Sequence of chain A:
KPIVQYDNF

This data describes a binding interaction between two proteins.

Sequence of chain B:
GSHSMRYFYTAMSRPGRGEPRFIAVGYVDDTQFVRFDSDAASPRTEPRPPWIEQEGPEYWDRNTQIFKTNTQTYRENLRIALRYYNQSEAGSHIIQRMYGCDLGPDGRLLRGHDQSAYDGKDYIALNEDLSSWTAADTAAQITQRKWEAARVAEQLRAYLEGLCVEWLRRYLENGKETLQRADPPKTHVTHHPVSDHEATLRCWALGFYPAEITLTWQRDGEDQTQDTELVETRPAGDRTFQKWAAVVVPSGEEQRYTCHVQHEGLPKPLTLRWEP

Residue-level contacts at the interface:
Residue R97 in chain B contacts residue I3 in chain A (closest heavy-atom distance 4.1 Å).
Residue I142 in chain B contacts residue F9 in chain A (closest heavy-atom distance 4.6 Å).
Residue W147 in chain B is in contact with residue N8 in chain A (closest heavy-atom distance 3.0 Å).
Residue N70 in chain B is in contact with residue Y6 in chain A (closest heavy-atom distance 3.6 Å).
Residue Q155 in chain B is in contact with residue I3 in chain A (closest heavy-atom distance 4.2 Å).
Residue R62 in chain B interacts with residue K1 in chain A (closest heavy-atom distance 4.0 Å).
Residue Y159 in chain B is in contact with residue I3 in chain A (closest heavy-atom distance 3.5 Å).
Residue Q155 in chain B contacts residue Q5 in chain A (closest heavy-atom distance 3.4 Å).
Residue A150 in chain B is in contact with residue D7 in chain A (closest heavy-atom distance 4.6 Å).
Residue Y7 in chain B is in contact with residue K1 in chain A (closest heavy-atom distance 3.0 Å).
Residue N77 in chain B contacts residue D7 in chain A (closest heavy-atom distance 3.7 Å).
Residue R62 in chain B interacts with residue V4 in chain A (closest heavy-atom distance 3.5 Å).
Residue I66 in chain B is in contact with residue P2 in chain A (closest heavy-atom distance 4.0 Å).
Residue Y159 in chain B interacts with residue P2 in chain A (closest heavy-atom distance 3.9 Å).
Residue E76 in chain B interacts with residue N8 in chain A (closest heavy-atom distance 3.4 Å).
Residue W167 in chain B interacts with residue K1 in chain A (closest heavy-atom distance 3.6 Å).
Residue Q65 in chain B contacts residue Y6 in chain A (closest heavy-atom distance 4.4 Å).
Residue L156 in chain B interacts with residue Q5 in chain A (closest heavy-atom distance 4.0 Å).
Residue Y123 in chain B interacts with residue F9 in chain A (closest heavy-atom distance 3.7 Å).
Residue L156 in chain B contacts residue I3 in chain A (closest heavy-atom distance 3.5 Å).
Residue T73 in chain B interacts with residue Y6 in chain A (closest heavy-atom distance 3.7 Å).
Residue N63 in chain B interacts with residue P2 in chain A (closest heavy-atom distance 3.2 Å).
Residue V152 in chain B contacts residue D7 in chain A (closest heavy-atom distance 3.6 Å).
Residue T73 in chain B contacts residue D7 in chain A (closest heavy-atom distance 4.0 Å).
Residue N63 in chain B is in contact with residue K1 in chain A (closest heavy-atom distance 4.3 Å).
Residue Y84 in chain B is in contact with residue F9 in chain A (closest heavy-atom distance 2.8 Å).
Residue T73 in chain B is in contact with residue N8 in chain A (closest heavy-atom distance 3.7 Å).
Residue I66 in chain B interacts with residue V4 in chain A (closest heavy-atom distance 3.6 Å).
Residue K146 in chain B interacts with residue N8 in chain A (closest heavy-atom distance 4.6 Å).
Residue R97 in chain B interacts with residue Q5 in chain A (closest heavy-atom distance 2.9 Å).
Residue Y9 in chain B contacts residue I3 in chain A (closest heavy-atom distance 4.7 Å).
Residue Q155 in chain B interacts with residue D7 in chain A (closest heavy-atom distance 3.6 Å).
Residue T143 in chain B is in contact with residue N8 in chain A (closest heavy-atom distance 4.3 Å).
Residue K146 in chain B contacts residue F9 in chain A (closest heavy-atom distance 3.1 Å).
Residue Y171 in chain B contacts residue K1 in chain A (closest heavy-atom distance 2.6 Å).
Residue I66 in chain B contacts residue Y6 in chain A (closest heavy-atom distance 3.5 Å).
Residue Y9 in chain B is in contact with residue P2 in chain A (closest heavy-atom distance 3.7 Å).
Residue M5 in chain B is in contact with residue K1 in chain A (closest heavy-atom distance 4.1 Å).
Residue I80 in chain B is in contact with residue F9 in chain A (closest heavy-atom distance 3.7 Å).
Residue A81 in chain B contacts residue F9 in chain A (closest heavy-atom distance 4.6 Å).
Residue Y99 in chain B contacts residue P2 in chain A (closest heavy-atom distance 3.2 Å).
Residue I95 in chain B interacts with residue F9 in chain A (closest heavy-atom distance 3.8 Å).
Residue W147 in chain B interacts with residue F9 in chain A (closest heavy-atom distance 4.3 Å).
Residue I66 in chain B is in contact with residue I3 in chain A (closest heavy-atom distance 3.9 Å).
Residue F67 in chain B contacts residue P2 in chain A (closest heavy-atom distance 3.7 Å).
Residue F33 in chain B interacts with residue K1 in chain A (closest heavy-atom distance 4.9 Å).
Residue Q155 in chain B is in contact with residue V4 in chain A (closest heavy-atom distance 3.3 Å).
Residue S116 in chain B is in contact with residue F9 in chain A (closest heavy-atom distance 4.4 Å).
Residue T143 in chain B interacts with residue F9 in chain A (closest heavy-atom distance 2.6 Å).
Residue Y159 in chain B is in contact with residue K1 in chain A (closest heavy-atom distance 2.7 Å).
Residue T69 in chain B contacts residue Y6 in chain A (closest heavy-atom distance 3.7 Å).
Residue I80 in chain B is in contact with residue N8 in chain A (closest heavy-atom distance 3.9 Å).
Residue Y99 in chain B contacts residue I3 in chain A (closest heavy-atom distance 2.9 Å).
Residue W147 in chain B contacts residue D7 in chain A (closest heavy-atom distance 3.8 Å).
Residue N70 in chain B interacts with residue Q5 in chain A (closest heavy-atom distance 4.6 Å).
Residue V152 in chain B interacts with residue Q5 in chain A (closest heavy-atom distance 4.1 Å).
Residue N77 in chain B interacts with residue N8 in chain A (closest heavy-atom distance 2.9 Å).
Residue Y59 in chain B is in contact with residue K1 in chain A (closest heavy-atom distance 4.2 Å).
Residue N77 in chain B interacts with residue F9 in chain A (closest heavy-atom distance 3.0 Å).
Residue Y7 in chain B interacts with residue P2 in chain A (closest heavy-atom distance 3.4 Å).